Sequence of the first protein:
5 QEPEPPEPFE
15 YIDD

Interface contacts:
Residue T41 in the second protein interacts with residue Y15 in the first protein (closest heavy-atom distance 4.6 Å).
Residue Q91 in the second protein contacts residue E14 in the first protein (closest heavy-atom distance 3.2 Å).
Residue R96 in the second protein is in contact with residue P10 in the first protein (closest heavy-atom distance 4.9 Å).
Residue V42 in the second protein interacts with residue F13 in the first protein (closest heavy-atom distance 2.8 Å).
Residue T41 in the second protein is in contact with residue F13 in the first protein (closest heavy-atom distance 3.5 Å).
Residue M113 in the second protein interacts with residue P7 in the first protein (closest heavy-atom distance 4.5 Å).
Residue V89 in the second protein interacts with residue Y15 in the first protein (closest heavy-atom distance 4.2 Å).
Residue L37 in the second protein contacts residue Y15 in the first protein (closest heavy-atom distance 3.9 Å).
Residue P44 in the second protein interacts with residue E11 in the first protein (closest heavy-atom distance 3.9 Å).
Residue V42 in the second protein is in contact with residue E14 in the first protein (closest heavy-atom distance 4.9 Å).
Residue T41 in the second protein is in contact with residue P12 in the first protein (closest heavy-atom distance 4.8 Å).
Residue V42 in the second protein interacts with residue P12 in the first protein (closest heavy-atom distance 3.3 Å).
Residue W112 in the second protein contacts residue P9 in the first protein (closest heavy-atom distance 4.0 Å).
Residue T40 in the second protein is in contact with residue E14 in the first protein (closest heavy-atom distance 3.1 Å).
Residue V97 in the second protein interacts with residue F13 in the first protein (closest heavy-atom distance 4.5 Å).
Residue P116 in the second protein contacts residue Q5 in the first protein (closest heavy-atom distance 4.2 Å).
Residue V42 in the second protein contacts residue E11 in the first protein (closest heavy-atom distance 4.4 Å).
Residue P44 in the second protein interacts with residue P12 in the first protein (closest heavy-atom distance 3.8 Å).
Residue V89 in the second protein is in contact with residue F13 in the first protein (closest heavy-atom distance 3.9 Å).
Residue E115 in the second protein interacts with residue P7 in the first protein (closest heavy-atom distance 3.5 Å).
Residue V99 in the second protein contacts residue Y15 in the first protein (closest heavy-atom distance 4.8 Å).
Residue K48 in the second protein interacts with residue E6 in the first protein (closest heavy-atom distance 2.6 Å).
Residue Q91 in the second protein interacts with residue I16 in the first protein (closest heavy-atom distance 3.4 Å).
Residue Q114 in the second protein interacts with residue P7 in the first protein (closest heavy-atom distance 2.8 Å).
Residue Q114 in the second protein is in contact with residue E6 in the first protein (closest heavy-atom distance 2.6 Å).
Residue W112 in the second protein is in contact with residue P10 in the first protein (closest heavy-atom distance 3.3 Å).
Residue P116 in the second protein is in contact with residue P7 in the first protein (closest heavy-atom distance 3.9 Å).
Residue K46 in the second protein interacts with residue P9 in the first protein (closest heavy-atom distance 4.5 Å).
Residue F110 in the second protein contacts residue Y15 in the first protein (closest heavy-atom distance 3.3 Å).
Residue R108 in the second protein is in contact with residue Y15 in the first protein (closest heavy-atom distance 3.3 Å).
Residue T43 in the second protein contacts residue P12 in the first protein (closest heavy-atom distance 4.0 Å).
Residue P44 in the second protein is in contact with residue P9 in the first protein (closest heavy-atom distance 4.6 Å).
Residue R96 in the second protein is in contact with residue P7 in the first protein (closest heavy-atom distance 3.4 Å).
Residue T40 in the second protein contacts residue Y15 in the first protein (closest heavy-atom distance 2.8 Å).
Residue R108 in the second protein is in contact with residue D17 in the first protein (closest heavy-atom distance 3.6 Å).
Residue V97 in the second protein interacts with residue P10 in the first protein (closest heavy-atom distance 3.6 Å).
Residue R31 in the second protein is in contact with residue E6 in the first protein (closest heavy-atom distance 3.8 Å).
Residue T41 in the second protein interacts with residue E14 in the first protein (closest heavy-atom distance 4.4 Å).
Residue P44 in the second protein interacts with residue P10 in the first protein (closest heavy-atom distance 3.2 Å).
Residue Q91 in the second protein interacts with residue Y15 in the first protein (closest heavy-atom distance 3.5 Å).
Residue V42 in the second protein is in contact with residue Y15 in the first protein (closest heavy-atom distance 3.4 Å).
Residue C92 in the second protein contacts residue E11 in the first protein (closest heavy-atom distance 4.7 Å).
Residue F110 in the second protein is in contact with residue F13 in the first protein (closest heavy-atom distance 5.0 Å).
Residue M35 in the second protein contacts residue P10 in the first protein (closest heavy-atom distance 4.6 Å).
Residue T40 in the second protein is in contact with residue F13 in the first protein (closest heavy-atom distance 4.1 Å).
Residue Q91 in the second protein contacts residue F13 in the first protein (closest heavy-atom distance 3.5 Å).
Residue C92 in the second protein contacts residue F13 in the first protein (closest heavy-atom distance 3.2 Å).
Residue W112 in the second protein interacts with residue E8 in the first protein (closest heavy-atom distance 4.8 Å).
Residue Q91 in the second protein interacts with residue D18 in the first protein (closest heavy-atom distance 4.5 Å).
Residue M35 in the second protein contacts residue F13 in the first protein (closest heavy-atom distance 4.0 Å).
Residue W112 in the second protein is in contact with residue P7 in the first protein (closest heavy-atom distance 4.5 Å).

The following describes two proteins that form a bound complex.

Sequence of the second protein:
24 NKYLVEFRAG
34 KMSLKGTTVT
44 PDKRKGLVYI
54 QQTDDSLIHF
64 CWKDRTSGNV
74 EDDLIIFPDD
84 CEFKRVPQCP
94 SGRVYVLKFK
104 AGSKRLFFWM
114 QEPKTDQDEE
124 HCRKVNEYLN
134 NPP